Sequence of the first protein:
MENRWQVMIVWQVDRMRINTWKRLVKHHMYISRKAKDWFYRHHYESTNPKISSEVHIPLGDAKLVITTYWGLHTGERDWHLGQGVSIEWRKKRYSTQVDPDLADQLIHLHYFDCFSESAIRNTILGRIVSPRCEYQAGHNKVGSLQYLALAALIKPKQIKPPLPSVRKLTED

Sequence of the second protein:
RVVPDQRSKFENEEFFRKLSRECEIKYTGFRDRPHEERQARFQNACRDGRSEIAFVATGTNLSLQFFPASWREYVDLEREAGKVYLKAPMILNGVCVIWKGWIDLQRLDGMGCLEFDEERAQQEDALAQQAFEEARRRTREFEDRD

Interface contacts:
Residue E117 in the first protein contacts residue R156 in the second protein (closest heavy-atom distance 3.4 Å).
Residue V10 in the first protein is in contact with residue S65 in the second protein (closest heavy-atom distance 2.8 Å).
Residue H73 in the first protein is in contact with residue T30 in the second protein (closest heavy-atom distance 3.0 Å).
Residue L109 in the first protein is in contact with residue R151 in the second protein (closest heavy-atom distance 3.5 Å).
Residue N48 in the first protein contacts residue W73 in the second protein (closest heavy-atom distance 3.2 Å).
Residue P49 in the first protein is in contact with residue W73 in the second protein (closest heavy-atom distance 3.6 Å).
Residue W5 in the first protein is in contact with residue S53 in the second protein (closest heavy-atom distance 3.2 Å).
Residue I9 in the first protein contacts residue M101 in the second protein (closest heavy-atom distance 3.7 Å).
Residue Y94 in the first protein is in contact with residue E135 in the second protein (closest heavy-atom distance 3.0 Å).
Residue T74 in the first protein is in contact with residue T30 in the second protein (closest heavy-atom distance 3.5 Å).
Residue Q97 in the first protein interacts with residue I102 in the second protein (closest heavy-atom distance 2.7 Å).
Residue Q97 in the first protein contacts residue N104 in the second protein (closest heavy-atom distance 2.9 Å).
Residue S116 in the first protein interacts with residue D155 in the second protein (closest heavy-atom distance 3.4 Å).
Residue H73 in the first protein is in contact with residue F32 in the second protein (closest heavy-atom distance 3.7 Å).
Residue H73 in the first protein interacts with residue G31 in the second protein (closest heavy-atom distance 3.0 Å).
Residue T96 in the first protein is in contact with residue N104 in the second protein (closest heavy-atom distance 3.5 Å).
Residue F115 in the first protein interacts with residue D155 in the second protein (closest heavy-atom distance 3.1 Å).
Residue F115 in the first protein contacts residue F153 in the second protein (closest heavy-atom distance 3.4 Å).
Residue Q6 in the first protein interacts with residue F68 in the second protein (closest heavy-atom distance 3.5 Å).
Residue Y69 in the first protein contacts residue F69 in the second protein (closest heavy-atom distance 3.2 Å).
Residue S118 in the first protein contacts residue D157 in the second protein (closest heavy-atom distance 2.8 Å).
Residue D99 in the first protein is in contact with residue F17 in the second protein (closest heavy-atom distance 3.6 Å).
Residue I9 in the first protein contacts residue S65 in the second protein (closest heavy-atom distance 3.5 Å).
Residue V7 in the first protein contacts residue Q67 in the second protein (closest heavy-atom distance 3.2 Å).
Residue L72 in the first protein is in contact with residue Q67 in the second protein (closest heavy-atom distance 3.0 Å).
Residue Y147 in the first protein contacts residue E152 in the second protein (closest heavy-atom distance 3.3 Å).
Residue F112 in the first protein contacts residue R151 in the second protein (closest heavy-atom distance 2.3 Å).
Residue Q6 in the first protein contacts residue W73 in the second protein (closest heavy-atom distance 3.6 Å).
Residue I9 in the first protein interacts with residue L103 in the second protein (closest heavy-atom distance 3.6 Å).
Residue H139 in the first protein interacts with residue E152 in the second protein (closest heavy-atom distance 3.4 Å).
Residue Q105 in the first protein interacts with residue R149 in the second protein (closest heavy-atom distance 3.2 Å).
Residue Q12 in the first protein contacts residue N63 in the second protein (closest heavy-atom distance 3.7 Å).
Residue T96 in the first protein contacts residue G105 in the second protein (closest heavy-atom distance 2.9 Å).
Residue W5 in the first protein interacts with residue F69 in the second protein (closest heavy-atom distance 3.2 Å).
Residue H108 in the first protein interacts with residue R151 in the second protein (closest heavy-atom distance 3.3 Å).
Residue C114 in the first protein contacts residue R151 in the second protein (closest heavy-atom distance 3.5 Å).
Residue E117 in the first protein is in contact with residue D157 in the second protein (closest heavy-atom distance 2.7 Å).
Residue E117 in the first protein contacts residue D155 in the second protein (closest heavy-atom distance 2.8 Å).
Residue Q6 in the first protein contacts residue F69 in the second protein (closest heavy-atom distance 2.6 Å).
Residue W89 in the first protein contacts residue F143 in the second protein (closest heavy-atom distance 3.6 Å).
Residue D99 in the first protein contacts residue N104 in the second protein (closest heavy-atom distance 2.9 Å).
Residue Q97 in the first protein contacts residue L103 in the second protein (closest heavy-atom distance 3.4 Å).
Residue W5 in the first protein contacts residue V86 in the second protein (closest heavy-atom distance 3.7 Å).
Residue Q105 in the first protein interacts with residue R147 in the second protein (closest heavy-atom distance 3.1 Å).
Residue W5 in the first protein is in contact with residue A71 in the second protein (closest heavy-atom distance 3.6 Å).
Residue M8 in the first protein is in contact with residue L66 in the second protein (closest heavy-atom distance 3.6 Å).
Residue S95 in the first protein is in contact with residue I102 in the second protein (closest heavy-atom distance 3.5 Å).
Residue M8 in the first protein interacts with residue Q67 in the second protein (closest heavy-atom distance 2.9 Å).
Residue N48 in the first protein interacts with residue F69 in the second protein (closest heavy-atom distance 3.6 Å).
Residue I120 in the first protein is in contact with residue F153 in the second protein (closest heavy-atom distance 3.3 Å).
Residue T96 in the first protein contacts residue I102 in the second protein (closest heavy-atom distance 3.0 Å).
Residue R4 in the first protein interacts with residue A71 in the second protein (closest heavy-atom distance 2.8 Å).
Residue N3 in the first protein is in contact with residue D50 in the second protein (closest heavy-atom distance 3.1 Å).
Residue H73 in the first protein is in contact with residue E54 in the second protein (closest heavy-atom distance 3.6 Å).
Residue V98 in the first protein contacts residue N104 in the second protein (closest heavy-atom distance 3.3 Å).
Residue L109 in the first protein interacts with residue R149 in the second protein (closest heavy-atom distance 3.5 Å).
Residue N3 in the first protein interacts with residue G51 in the second protein (closest heavy-atom distance 2.9 Å).
Residue W5 in the first protein interacts with residue E84 in the second protein (closest heavy-atom distance 3.4 Å).
Residue K91 in the first protein is in contact with residue A142 in the second protein (closest heavy-atom distance 3.2 Å).
Residue W5 in the first protein interacts with residue A47 in the second protein (closest heavy-atom distance 3.5 Å).

The following describes two proteins that form a bound complex.